Sequence of protein 1:
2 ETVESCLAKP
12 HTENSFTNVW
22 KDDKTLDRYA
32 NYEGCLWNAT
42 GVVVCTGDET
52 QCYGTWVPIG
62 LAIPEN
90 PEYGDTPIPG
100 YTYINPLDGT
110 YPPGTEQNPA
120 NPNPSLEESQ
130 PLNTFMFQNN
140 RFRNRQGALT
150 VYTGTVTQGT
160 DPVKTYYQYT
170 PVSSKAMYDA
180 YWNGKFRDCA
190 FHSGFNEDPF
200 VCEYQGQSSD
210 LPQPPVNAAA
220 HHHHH

These two protein chains interact to form a complex.

Sequence of protein 2:
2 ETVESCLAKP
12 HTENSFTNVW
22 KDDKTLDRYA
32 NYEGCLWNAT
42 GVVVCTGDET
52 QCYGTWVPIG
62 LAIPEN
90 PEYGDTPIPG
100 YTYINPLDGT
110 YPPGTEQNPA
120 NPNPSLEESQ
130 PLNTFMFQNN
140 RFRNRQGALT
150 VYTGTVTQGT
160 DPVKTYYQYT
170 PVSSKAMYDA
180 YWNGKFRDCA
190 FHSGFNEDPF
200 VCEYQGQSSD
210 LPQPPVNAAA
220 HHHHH

Interface contacts:
Residue K25 in protein 2 is in contact with residue T169 in protein 1 (closest heavy-atom distance 3.5 Å).
Residue Q116 in protein 2 interacts with residue I64 in protein 1 (closest heavy-atom distance 3.7 Å).
Residue T154 in protein 2 interacts with residue N122 in protein 1 (closest heavy-atom distance 3.3 Å).
Residue T169 in protein 2 interacts with residue K25 in protein 1 (closest heavy-atom distance 4.1 Å).
Residue P123 in protein 2 is in contact with residue T156 in protein 1 (closest heavy-atom distance 3.2 Å).
Residue T156 in protein 2 contacts residue L125 in protein 1 (closest heavy-atom distance 2.7 Å).
Residue K25 in protein 2 contacts residue Q167 in protein 1 (closest heavy-atom distance 3.4 Å).
Residue T56 in protein 2 contacts residue H12 in protein 1 (closest heavy-atom distance 3.7 Å).
Residue Q167 in protein 2 contacts residue V155 in protein 1 (closest heavy-atom distance 3.7 Å).
Residue Q167 in protein 2 contacts residue Q167 in protein 1 (closest heavy-atom distance 2.8 Å).
Residue T41 in protein 2 contacts residue V58 in protein 1 (closest heavy-atom distance 4.1 Å).
Residue L125 in protein 2 interacts with residue Q157 in protein 1 (closest heavy-atom distance 3.4 Å).
Residue T109 in protein 2 interacts with residue L37 in protein 1 (closest heavy-atom distance 3.9 Å).
Residue P65 in protein 2 is in contact with residue Q116 in protein 1 (closest heavy-atom distance 4.0 Å).
Residue P123 in protein 2 interacts with residue K25 in protein 1 (closest heavy-atom distance 3.7 Å).
Residue S124 in protein 2 interacts with residue T156 in protein 1 (closest heavy-atom distance 3.9 Å).
Residue V155 in protein 2 interacts with residue Q167 in protein 1 (closest heavy-atom distance 3.9 Å).
Residue Y165 in protein 2 contacts residue Q157 in protein 1 (closest heavy-atom distance 3.4 Å).
Residue T109 in protein 2 interacts with residue I64 in protein 1 (closest heavy-atom distance 3.5 Å).
Residue L125 in protein 2 contacts residue T156 in protein 1 (closest heavy-atom distance 4.0 Å).
Residue V43 in protein 2 contacts residue L8 in protein 1 (closest heavy-atom distance 4.0 Å).
Residue V155 in protein 2 interacts with residue L125 in protein 1 (closest heavy-atom distance 3.7 Å).
Residue P111 in protein 2 contacts residue I64 in protein 1 (closest heavy-atom distance 3.6 Å).
Residue K25 in protein 2 is in contact with residue K25 in protein 1 (closest heavy-atom distance 4.2 Å).
Residue G108 in protein 2 contacts residue L37 in protein 1 (closest heavy-atom distance 3.6 Å).
Residue D107 in protein 2 interacts with residue I60 in protein 1 (closest heavy-atom distance 3.5 Å).
Residue E115 in protein 2 is in contact with residue P65 in protein 1 (closest heavy-atom distance 3.6 Å).
Residue V155 in protein 2 contacts residue P123 in protein 1 (closest heavy-atom distance 3.5 Å).
Residue D107 in protein 2 interacts with residue Y30 in protein 1 (closest heavy-atom distance 3.2 Å).
Residue T156 in protein 2 interacts with residue P123 in protein 1 (closest heavy-atom distance 3.0 Å).
Residue Q116 in protein 2 is in contact with residue P65 in protein 1 (closest heavy-atom distance 3.9 Å).
Residue I64 in protein 2 interacts with residue T109 in protein 1 (closest heavy-atom distance 3.6 Å).
Residue G108 in protein 2 interacts with residue I64 in protein 1 (closest heavy-atom distance 3.9 Å).
Residue P170 in protein 2 is in contact with residue K25 in protein 1 (closest heavy-atom distance 4.2 Å).
Residue N122 in protein 2 contacts residue T156 in protein 1 (closest heavy-atom distance 3.6 Å).
Residue Y30 in protein 2 is in contact with residue G108 in protein 1 (closest heavy-atom distance 3.9 Å).
Residue Y30 in protein 2 is in contact with residue L106 in protein 1 (closest heavy-atom distance 4.2 Å).
Residue I64 in protein 2 is in contact with residue Q116 in protein 1 (closest heavy-atom distance 3.6 Å).
Residue G108 in protein 2 contacts residue Y30 in protein 1 (closest heavy-atom distance 3.9 Å).
Residue I64 in protein 2 contacts residue P111 in protein 1 (closest heavy-atom distance 3.7 Å).
Residue T26 in protein 2 contacts residue T26 in protein 1 (closest heavy-atom distance 4.1 Å).
Residue Y30 in protein 2 contacts residue D107 in protein 1 (closest heavy-atom distance 3.1 Å).
Residue T156 in protein 2 contacts residue S124 in protein 1 (closest heavy-atom distance 3.2 Å).
Residue L37 in protein 2 is in contact with residue T109 in protein 1 (closest heavy-atom distance 3.9 Å).
Residue T41 in protein 2 contacts residue T41 in protein 1 (closest heavy-atom distance 3.6 Å).
Residue T154 in protein 2 is in contact with residue P123 in protein 1 (closest heavy-atom distance 3.5 Å).
Residue P123 in protein 2 is in contact with residue T154 in protein 1 (closest heavy-atom distance 3.3 Å).
Residue L125 in protein 2 contacts residue L125 in protein 1 (closest heavy-atom distance 3.4 Å).
Residue N120 in protein 2 interacts with residue T156 in protein 1 (closest heavy-atom distance 4.1 Å).
Residue Q157 in protein 2 interacts with residue Y165 in protein 1 (closest heavy-atom distance 3.7 Å).
Residue N122 in protein 2 contacts residue T154 in protein 1 (closest heavy-atom distance 2.8 Å).
Residue H12 in protein 2 contacts residue T56 in protein 1 (closest heavy-atom distance 3.6 Å).
Residue I60 in protein 2 contacts residue D107 in protein 1 (closest heavy-atom distance 3.4 Å).
Residue P123 in protein 2 contacts residue V155 in protein 1 (closest heavy-atom distance 3.8 Å).
Residue P121 in protein 2 is in contact with residue K25 in protein 1 (closest heavy-atom distance 3.0 Å).
Residue I64 in protein 2 interacts with residue G108 in protein 1 (closest heavy-atom distance 4.0 Å).
Residue T109 in protein 2 is in contact with residue I60 in protein 1 (closest heavy-atom distance 3.5 Å).
Residue Q157 in protein 2 interacts with residue L125 in protein 1 (closest heavy-atom distance 3.6 Å).
Residue L37 in protein 2 is in contact with residue G108 in protein 1 (closest heavy-atom distance 3.4 Å).
Residue I60 in protein 2 is in contact with residue T109 in protein 1 (closest heavy-atom distance 3.5 Å).